Sequence of chain A:
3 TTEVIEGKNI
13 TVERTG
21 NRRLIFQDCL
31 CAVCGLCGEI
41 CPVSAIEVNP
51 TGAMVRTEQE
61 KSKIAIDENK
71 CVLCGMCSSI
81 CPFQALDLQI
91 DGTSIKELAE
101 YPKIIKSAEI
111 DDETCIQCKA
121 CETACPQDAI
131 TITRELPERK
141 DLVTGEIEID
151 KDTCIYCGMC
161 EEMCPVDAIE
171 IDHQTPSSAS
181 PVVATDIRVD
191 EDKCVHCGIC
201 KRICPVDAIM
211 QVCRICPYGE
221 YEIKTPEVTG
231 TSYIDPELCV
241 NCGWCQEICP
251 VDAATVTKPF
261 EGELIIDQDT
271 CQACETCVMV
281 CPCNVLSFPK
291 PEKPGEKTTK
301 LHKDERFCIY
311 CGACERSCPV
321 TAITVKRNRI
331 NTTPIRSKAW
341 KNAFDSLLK

Sequence of chain B:
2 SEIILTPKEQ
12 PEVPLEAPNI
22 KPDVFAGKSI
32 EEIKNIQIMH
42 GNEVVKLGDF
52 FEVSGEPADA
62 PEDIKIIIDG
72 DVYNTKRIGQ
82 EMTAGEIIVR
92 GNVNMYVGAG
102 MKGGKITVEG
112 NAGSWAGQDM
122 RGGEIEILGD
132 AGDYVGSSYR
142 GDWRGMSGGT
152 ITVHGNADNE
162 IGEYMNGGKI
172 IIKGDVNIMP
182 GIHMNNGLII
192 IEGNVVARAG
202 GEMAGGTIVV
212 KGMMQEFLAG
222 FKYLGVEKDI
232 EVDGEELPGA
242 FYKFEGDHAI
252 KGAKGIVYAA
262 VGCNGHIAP

Residue-level contacts at the interface:
Residue T133 in chain A contacts residue G226 in chain B (closest heavy-atom distance 4.6 Å).
Residue T133 in chain A is in contact with residue V227 in chain B (closest heavy-atom distance 3.5 Å).
Residue T231 in chain A contacts residue K229 in chain B (closest heavy-atom distance 3.3 Å).
Residue Y233 in chain A is in contact with residue A241 in chain B (closest heavy-atom distance 3.4 Å).
Residue T133 in chain A is in contact with residue Y224 in chain B (closest heavy-atom distance 3.6 Å).
Residue S232 in chain A is in contact with residue K229 in chain B (closest heavy-atom distance 3.1 Å).
Residue Y233 in chain A interacts with residue G240 in chain B (closest heavy-atom distance 4.4 Å).
Residue T231 in chain A interacts with residue E228 in chain B (closest heavy-atom distance 5.0 Å).
Residue T131 in chain A contacts residue V262 in chain B (closest heavy-atom distance 3.5 Å).
Residue Y233 in chain A contacts residue V262 in chain B (closest heavy-atom distance 4.1 Å).
Residue T131 in chain A interacts with residue V227 in chain B (closest heavy-atom distance 4.4 Å).
Residue T231 in chain A contacts residue V227 in chain B (closest heavy-atom distance 3.3 Å).
Residue D235 in chain A is in contact with residue G263 in chain B (closest heavy-atom distance 4.3 Å).
Residue T131 in chain A interacts with residue Y243 in chain B (closest heavy-atom distance 4.5 Å).
Residue D112 in chain A is in contact with residue K229 in chain B (closest heavy-atom distance 2.9 Å).

The following describes two proteins that form a bound complex.